This data describes a binding interaction between two proteins.

Sequence of the first protein:
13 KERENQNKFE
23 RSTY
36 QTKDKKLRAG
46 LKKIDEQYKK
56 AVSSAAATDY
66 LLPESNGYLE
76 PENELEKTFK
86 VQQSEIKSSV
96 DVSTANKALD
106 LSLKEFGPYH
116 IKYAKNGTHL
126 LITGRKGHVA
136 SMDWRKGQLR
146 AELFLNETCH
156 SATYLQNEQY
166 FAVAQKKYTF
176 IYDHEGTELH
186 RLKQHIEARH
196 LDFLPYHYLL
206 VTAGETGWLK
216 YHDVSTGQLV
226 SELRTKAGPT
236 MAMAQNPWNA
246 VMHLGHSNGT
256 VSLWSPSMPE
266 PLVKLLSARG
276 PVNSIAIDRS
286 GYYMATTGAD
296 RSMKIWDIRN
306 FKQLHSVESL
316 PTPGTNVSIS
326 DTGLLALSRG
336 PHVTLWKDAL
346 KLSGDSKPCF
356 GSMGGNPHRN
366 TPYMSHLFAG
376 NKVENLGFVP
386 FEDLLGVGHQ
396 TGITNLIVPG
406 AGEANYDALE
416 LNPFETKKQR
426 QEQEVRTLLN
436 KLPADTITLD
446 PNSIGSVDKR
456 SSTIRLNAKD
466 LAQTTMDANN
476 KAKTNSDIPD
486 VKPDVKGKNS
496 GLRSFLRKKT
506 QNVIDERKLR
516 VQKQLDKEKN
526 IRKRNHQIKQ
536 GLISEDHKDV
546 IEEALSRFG

Residue-level contacts at the interface:
Residue A805 in the second protein interacts with residue A549 in the first protein (closest heavy-atom distance 4.3 Å).
Residue K791 in the second protein interacts with residue R552 in the first protein (closest heavy-atom distance 4.8 Å).
Residue P747 in the second protein is in contact with residue L550 in the first protein (closest heavy-atom distance 4.5 Å).

Sequence of the second protein:
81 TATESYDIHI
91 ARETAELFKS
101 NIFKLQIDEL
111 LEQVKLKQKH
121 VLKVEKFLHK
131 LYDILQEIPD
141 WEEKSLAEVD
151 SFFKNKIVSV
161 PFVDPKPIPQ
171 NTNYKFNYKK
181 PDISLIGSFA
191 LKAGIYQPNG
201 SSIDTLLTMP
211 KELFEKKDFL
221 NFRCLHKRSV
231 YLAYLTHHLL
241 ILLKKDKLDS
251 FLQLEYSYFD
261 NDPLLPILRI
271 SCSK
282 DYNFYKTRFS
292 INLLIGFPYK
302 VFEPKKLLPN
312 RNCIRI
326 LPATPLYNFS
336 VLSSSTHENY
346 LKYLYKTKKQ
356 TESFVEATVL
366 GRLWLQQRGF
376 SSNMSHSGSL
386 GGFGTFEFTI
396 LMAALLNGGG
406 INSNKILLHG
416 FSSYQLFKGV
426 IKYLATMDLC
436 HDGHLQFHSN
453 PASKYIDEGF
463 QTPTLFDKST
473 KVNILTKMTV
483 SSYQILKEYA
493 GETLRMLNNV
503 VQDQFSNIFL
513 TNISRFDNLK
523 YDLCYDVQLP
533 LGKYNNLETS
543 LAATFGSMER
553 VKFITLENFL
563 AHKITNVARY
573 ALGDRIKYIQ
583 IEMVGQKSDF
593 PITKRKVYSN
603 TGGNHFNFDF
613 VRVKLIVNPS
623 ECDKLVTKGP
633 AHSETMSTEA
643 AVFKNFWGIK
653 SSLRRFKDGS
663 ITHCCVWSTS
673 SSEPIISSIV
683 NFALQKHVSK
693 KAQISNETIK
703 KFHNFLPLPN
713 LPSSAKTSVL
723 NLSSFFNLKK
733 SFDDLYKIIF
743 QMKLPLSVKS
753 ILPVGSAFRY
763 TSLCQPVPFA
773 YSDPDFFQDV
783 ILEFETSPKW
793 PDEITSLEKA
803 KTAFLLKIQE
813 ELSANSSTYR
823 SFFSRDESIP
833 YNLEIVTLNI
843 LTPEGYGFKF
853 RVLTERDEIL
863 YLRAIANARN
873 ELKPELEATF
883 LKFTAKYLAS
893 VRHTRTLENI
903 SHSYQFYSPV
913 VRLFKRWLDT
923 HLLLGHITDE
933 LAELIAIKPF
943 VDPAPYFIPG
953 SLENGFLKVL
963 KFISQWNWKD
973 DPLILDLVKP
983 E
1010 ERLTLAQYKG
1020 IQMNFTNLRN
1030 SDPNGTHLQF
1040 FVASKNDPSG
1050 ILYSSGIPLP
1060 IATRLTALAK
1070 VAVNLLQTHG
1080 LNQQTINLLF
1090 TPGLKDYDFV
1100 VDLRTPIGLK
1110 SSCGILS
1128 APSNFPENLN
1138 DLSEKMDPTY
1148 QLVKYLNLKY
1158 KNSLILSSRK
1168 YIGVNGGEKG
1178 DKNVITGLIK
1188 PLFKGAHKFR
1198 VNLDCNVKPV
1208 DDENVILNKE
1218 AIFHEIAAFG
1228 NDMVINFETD